Sequence of the first protein:
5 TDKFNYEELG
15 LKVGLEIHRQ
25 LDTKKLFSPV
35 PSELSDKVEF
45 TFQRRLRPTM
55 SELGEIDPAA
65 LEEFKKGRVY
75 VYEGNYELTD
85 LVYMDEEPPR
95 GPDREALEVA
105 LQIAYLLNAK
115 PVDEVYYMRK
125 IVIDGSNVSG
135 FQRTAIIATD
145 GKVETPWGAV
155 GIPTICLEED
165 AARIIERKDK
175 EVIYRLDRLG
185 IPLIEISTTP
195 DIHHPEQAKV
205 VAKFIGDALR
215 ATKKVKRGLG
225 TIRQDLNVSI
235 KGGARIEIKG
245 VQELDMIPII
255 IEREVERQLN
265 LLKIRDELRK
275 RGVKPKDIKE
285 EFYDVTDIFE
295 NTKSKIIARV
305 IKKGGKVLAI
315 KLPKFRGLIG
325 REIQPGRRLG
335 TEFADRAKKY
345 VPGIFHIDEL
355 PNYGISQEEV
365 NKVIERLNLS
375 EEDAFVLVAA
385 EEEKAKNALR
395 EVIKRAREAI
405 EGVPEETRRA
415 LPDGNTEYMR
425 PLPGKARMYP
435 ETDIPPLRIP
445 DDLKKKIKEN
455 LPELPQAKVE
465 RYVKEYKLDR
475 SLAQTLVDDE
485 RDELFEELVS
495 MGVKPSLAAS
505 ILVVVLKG

Residue-level contacts at the interface:
Residue E90 in the first protein interacts with residue R206 in the second protein (closest heavy-atom distance 3.1 Å).
Residue E90 in the first protein interacts with residue S260 in the second protein (closest heavy-atom distance 2.6 Å).
Residue D89 in the first protein is in contact with residue R206 in the second protein (closest heavy-atom distance 3.0 Å).
Residue Y433 in the first protein is in contact with residue D209 in the second protein (closest heavy-atom distance 2.9 Å).
Residue E56 in the first protein is in contact with residue R106 in the second protein (closest heavy-atom distance 2.7 Å).
Residue R51 in the first protein contacts residue L127 in the second protein (closest heavy-atom distance 3.4 Å).
Residue M54 in the first protein interacts with residue A126 in the second protein (closest heavy-atom distance 3.1 Å).
Residue I60 in the first protein interacts with residue K125 in the second protein (closest heavy-atom distance 3.5 Å).
Residue Y120 in the first protein contacts residue V48 in the second protein (closest heavy-atom distance 3.0 Å).
Residue Q47 in the first protein contacts residue D243 in the second protein (closest heavy-atom distance 3.0 Å).
Residue K448 in the first protein is in contact with residue E24 in the second protein (closest heavy-atom distance 3.1 Å).
Residue T143 in the first protein interacts with residue Y31 in the second protein (closest heavy-atom distance 3.4 Å).
Residue V132 in the first protein contacts residue S212 in the second protein (closest heavy-atom distance 3.4 Å).
Residue T53 in the first protein contacts residue D209 in the second protein (closest heavy-atom distance 3.4 Å).
Residue E56 in the first protein is in contact with residue I107 in the second protein (closest heavy-atom distance 3.5 Å).
Residue R431 in the first protein is in contact with residue Y109 in the second protein (closest heavy-atom distance 3.5 Å).
Residue T53 in the first protein is in contact with residue Y109 in the second protein (closest heavy-atom distance 3.4 Å).
Residue R48 in the first protein is in contact with residue R262 in the second protein (closest heavy-atom distance 3.2 Å).
Residue Y433 in the first protein interacts with residue I107 in the second protein (closest heavy-atom distance 3.3 Å).
Residue E56 in the first protein interacts with residue D108 in the second protein (closest heavy-atom distance 3.1 Å).
Residue D89 in the first protein is in contact with residue R262 in the second protein (closest heavy-atom distance 2.6 Å).
Residue R51 in the first protein interacts with residue P211 in the second protein (closest heavy-atom distance 2.9 Å).
Residue R49 in the first protein interacts with residue D243 in the second protein (closest heavy-atom distance 3.0 Å).
Residue D117 in the first protein contacts residue A60 in the second protein (closest heavy-atom distance 2.8 Å).
Residue E118 in the first protein interacts with residue G58 in the second protein (closest heavy-atom distance 3.1 Å).
Residue E118 in the first protein interacts with residue T46 in the second protein (closest heavy-atom distance 2.7 Å).
Residue M54 in the first protein is in contact with residue I107 in the second protein (closest heavy-atom distance 3.1 Å).
Residue R48 in the first protein is in contact with residue D243 in the second protein (closest heavy-atom distance 3.5 Å).
Residue M432 in the first protein is in contact with residue G54 in the second protein (closest heavy-atom distance 3.3 Å).
Residue E90 in the first protein contacts residue T241 in the second protein (closest heavy-atom distance 2.6 Å).
Residue L50 in the first protein contacts residue P211 in the second protein (closest heavy-atom distance 3.2 Å).
Residue R123 in the first protein is in contact with residue R210 in the second protein (closest heavy-atom distance 2.6 Å).
Residue M432 in the first protein contacts residue Y109 in the second protein (closest heavy-atom distance 3.4 Å).
Residue R51 in the first protein contacts residue A216 in the second protein (closest heavy-atom distance 3.3 Å).
Residue R442 in the first protein interacts with residue D45 in the second protein (closest heavy-atom distance 2.5 Å).
Residue R51 in the first protein interacts with residue E129 in the second protein (closest heavy-atom distance 2.6 Å).
Residue I140 in the first protein interacts with residue L51 in the second protein (closest heavy-atom distance 3.5 Å).
Residue V116 in the first protein is in contact with residue G58 in the second protein (closest heavy-atom distance 3.2 Å).
Residue S133 in the first protein is in contact with residue S212 in the second protein (closest heavy-atom distance 3.2 Å).
Residue R48 in the first protein is in contact with residue T241 in the second protein (closest heavy-atom distance 2.1 Å).
Residue M122 in the first protein contacts residue G54 in the second protein (closest heavy-atom distance 3.0 Å).
Residue G58 in the first protein interacts with residue K125 in the second protein (closest heavy-atom distance 3.0 Å).
Residue D437 in the first protein interacts with residue R210 in the second protein (closest heavy-atom distance 2.7 Å).
Residue D117 in the first protein is in contact with residue K22 in the second protein (closest heavy-atom distance 3.3 Å).
Residue M122 in the first protein is in contact with residue N56 in the second protein (closest heavy-atom distance 3.5 Å).
Residue Y120 in the first protein is in contact with residue N56 in the second protein (closest heavy-atom distance 3.4 Å).
Residue I140 in the first protein is in contact with residue Y55 in the second protein (closest heavy-atom distance 3.5 Å).
Residue D445 in the first protein is in contact with residue K63 in the second protein (closest heavy-atom distance 2.7 Å).
Residue D117 in the first protein is in contact with residue K63 in the second protein (closest heavy-atom distance 2.9 Å).
Residue E90 in the first protein is in contact with residue R261 in the second protein (closest heavy-atom distance 3.2 Å).
Residue D89 in the first protein interacts with residue S212 in the second protein (closest heavy-atom distance 2.7 Å).
Residue Q47 in the first protein contacts residue G242 in the second protein (closest heavy-atom distance 3.1 Å).
Residue R51 in the first protein contacts residue A126 in the second protein (closest heavy-atom distance 2.5 Å).
Residue P440 in the first protein interacts with residue Y39 in the second protein (closest heavy-atom distance 3.3 Å).
Residue M54 in the first protein interacts with residue K125 in the second protein (closest heavy-atom distance 3.5 Å).
Residue S55 in the first protein contacts residue R106 in the second protein (closest heavy-atom distance 3.0 Å).
Residue T138 in the first protein is in contact with residue Y55 in the second protein (closest heavy-atom distance 3.0 Å).
Residue E90 in the first protein contacts residue R262 in the second protein (closest heavy-atom distance 3.1 Å).
Residue D117 in the first protein interacts with residue G58 in the second protein (closest heavy-atom distance 3.4 Å).
Residue M54 in the first protein contacts residue E122 in the second protein (closest heavy-atom distance 3.0 Å).

Sequence of the second protein:
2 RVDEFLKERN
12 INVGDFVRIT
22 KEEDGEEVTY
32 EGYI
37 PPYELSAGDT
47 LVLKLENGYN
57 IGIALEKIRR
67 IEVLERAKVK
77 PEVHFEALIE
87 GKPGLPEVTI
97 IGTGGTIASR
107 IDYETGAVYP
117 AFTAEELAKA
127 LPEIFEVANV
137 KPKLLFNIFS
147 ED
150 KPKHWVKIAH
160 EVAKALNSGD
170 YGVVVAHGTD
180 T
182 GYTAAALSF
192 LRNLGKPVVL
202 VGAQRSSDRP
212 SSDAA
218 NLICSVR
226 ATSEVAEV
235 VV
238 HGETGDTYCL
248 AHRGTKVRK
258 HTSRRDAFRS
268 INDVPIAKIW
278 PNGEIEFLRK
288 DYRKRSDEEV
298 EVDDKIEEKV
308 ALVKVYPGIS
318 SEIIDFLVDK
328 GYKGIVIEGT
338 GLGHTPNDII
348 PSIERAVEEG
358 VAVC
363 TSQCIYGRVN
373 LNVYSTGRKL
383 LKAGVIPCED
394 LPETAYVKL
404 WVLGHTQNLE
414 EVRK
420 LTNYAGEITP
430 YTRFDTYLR

This data describes a binding interaction between two proteins.